Residue-level contacts at the interface:
Residue G99 in the second protein is in contact with residue E97 in the first protein (closest heavy-atom distance 3.9 Å).
Residue F118 in the second protein interacts with residue F118 in the first protein (closest heavy-atom distance 3.7 Å).
Residue P107 in the second protein contacts residue T88 in the first protein (closest heavy-atom distance 3.7 Å).
Residue P107 in the second protein contacts residue I92 in the first protein (closest heavy-atom distance 3.9 Å).
Residue G103 in the second protein contacts residue T91 in the first protein (closest heavy-atom distance 4.1 Å).
Residue V102 in the second protein interacts with residue T88 in the first protein (closest heavy-atom distance 3.5 Å).
Residue S174 in the second protein is in contact with residue I92 in the first protein (closest heavy-atom distance 3.7 Å).
Residue V95 in the second protein interacts with residue E97 in the first protein (closest heavy-atom distance 3.7 Å).
Residue Y28 in the second protein interacts with residue N23 in the first protein (closest heavy-atom distance 4.2 Å).
Residue K280 in the second protein interacts with residue Y77 in the first protein (closest heavy-atom distance 3.5 Å).
Residue Q98 in the second protein contacts residue V103 in the first protein (closest heavy-atom distance 4.1 Å).
Residue G99 in the second protein is in contact with residue I98 in the first protein (closest heavy-atom distance 3.4 Å).
Residue E63 in the second protein is in contact with residue K104 in the first protein (closest heavy-atom distance 2.9 Å).
Residue Q98 in the second protein contacts residue I98 in the first protein (closest heavy-atom distance 3.5 Å).
Residue V102 in the second protein is in contact with residue L106 in the first protein (closest heavy-atom distance 3.9 Å).
Residue E29 in the second protein contacts residue R84 in the first protein (closest heavy-atom distance 4.2 Å).
Residue T170 in the second protein is in contact with residue F96 in the first protein (closest heavy-atom distance 3.2 Å).
Residue I284 in the second protein is in contact with residue L24 in the first protein (closest heavy-atom distance 3.8 Å).
Residue Q179 in the second protein contacts residue R89 in the first protein (closest heavy-atom distance 3.2 Å).
Residue L178 in the second protein is in contact with residue I92 in the first protein (closest heavy-atom distance 3.7 Å).
Residue G175 in the second protein interacts with residue I92 in the first protein (closest heavy-atom distance 4.2 Å).
Residue F118 in the second protein contacts residue W115 in the first protein (closest heavy-atom distance 4.2 Å).
Residue T96 in the second protein contacts residue F96 in the first protein (closest heavy-atom distance 4.0 Å).
Residue S174 in the second protein contacts residue F96 in the first protein (closest heavy-atom distance 3.8 Å).
Residue V285 in the second protein contacts residue Y25 in the first protein (closest heavy-atom distance 4.2 Å).
Residue F64 in the second protein is in contact with residue S107 in the first protein (closest heavy-atom distance 4.1 Å).
Residue G106 in the second protein contacts residue T88 in the first protein (closest heavy-atom distance 4.3 Å).
Residue V102 in the second protein contacts residue V87 in the first protein (closest heavy-atom distance 4.4 Å).
Residue G99 in the second protein interacts with residue T91 in the first protein (closest heavy-atom distance 3.3 Å).
Residue T96 in the second protein contacts residue E97 in the first protein (closest heavy-atom distance 4.1 Å).
Residue G103 in the second protein contacts residue I92 in the first protein (closest heavy-atom distance 3.8 Å).
Residue K278 in the second protein is in contact with residue Y79 in the first protein (closest heavy-atom distance 3.3 Å).
Residue E29 in the second protein contacts residue S107 in the first protein (closest heavy-atom distance 3.2 Å).
Residue S282 in the second protein contacts residue N23 in the first protein (closest heavy-atom distance 3.8 Å).
Residue S282 in the second protein is in contact with residue L24 in the first protein (closest heavy-atom distance 3.1 Å).
Residue G103 in the second protein contacts residue T88 in the first protein (closest heavy-atom distance 4.2 Å).
Residue V285 in the second protein contacts residue L24 in the first protein (closest heavy-atom distance 3.3 Å).
Residue V95 in the second protein is in contact with residue F96 in the first protein (closest heavy-atom distance 4.4 Å).
Residue M104 in the second protein contacts residue F96 in the first protein (closest heavy-atom distance 4.4 Å).
Residue P283 in the second protein interacts with residue A114 in the first protein (closest heavy-atom distance 3.3 Å).
Residue W200 in the second protein interacts with residue S119 in the first protein (closest heavy-atom distance 3.8 Å).
Residue V102 in the second protein interacts with residue T91 in the first protein (closest heavy-atom distance 3.8 Å).
Residue K280 in the second protein is in contact with residue F26 in the first protein (closest heavy-atom distance 3.5 Å).
Residue F64 in the second protein interacts with residue R84 in the first protein (closest heavy-atom distance 3.2 Å).
Residue G99 in the second protein contacts residue F96 in the first protein (closest heavy-atom distance 3.4 Å).
Residue V102 in the second protein interacts with residue I98 in the first protein (closest heavy-atom distance 4.1 Å).
Residue V95 in the second protein contacts residue I98 in the first protein (closest heavy-atom distance 3.3 Å).
Residue E63 in the second protein contacts residue V103 in the first protein (closest heavy-atom distance 3.8 Å).
Residue V100 in the second protein contacts residue F96 in the first protein (closest heavy-atom distance 3.8 Å).
Residue M31 in the second protein contacts residue R84 in the first protein (closest heavy-atom distance 3.5 Å).
Residue W200 in the second protein interacts with residue F118 in the first protein (closest heavy-atom distance 3.4 Å).
Residue G103 in the second protein is in contact with residue F96 in the first protein (closest heavy-atom distance 3.8 Å).
Residue L277 in the second protein contacts residue Y79 in the first protein (closest heavy-atom distance 4.4 Å).
Residue S282 in the second protein is in contact with residue Y25 in the first protein (closest heavy-atom distance 3.2 Å).
Residue F64 in the second protein interacts with residue L106 in the first protein (closest heavy-atom distance 3.9 Å).
Residue R30 in the second protein interacts with residue S107 in the first protein (closest heavy-atom distance 3.6 Å).
Residue L277 in the second protein interacts with residue Y77 in the first protein (closest heavy-atom distance 3.5 Å).
Residue K280 in the second protein interacts with residue Q27 in the first protein (closest heavy-atom distance 3.3 Å).
Residue V281 in the second protein is in contact with residue F26 in the first protein (closest heavy-atom distance 4.2 Å).
Residue Y28 in the second protein contacts residue K113 in the first protein (closest heavy-atom distance 3.5 Å).

Sequence of the first protein:
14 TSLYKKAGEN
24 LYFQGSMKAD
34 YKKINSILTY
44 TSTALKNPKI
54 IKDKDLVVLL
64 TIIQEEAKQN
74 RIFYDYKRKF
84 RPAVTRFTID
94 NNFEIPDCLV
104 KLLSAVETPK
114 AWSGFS

Sequence of the second protein:
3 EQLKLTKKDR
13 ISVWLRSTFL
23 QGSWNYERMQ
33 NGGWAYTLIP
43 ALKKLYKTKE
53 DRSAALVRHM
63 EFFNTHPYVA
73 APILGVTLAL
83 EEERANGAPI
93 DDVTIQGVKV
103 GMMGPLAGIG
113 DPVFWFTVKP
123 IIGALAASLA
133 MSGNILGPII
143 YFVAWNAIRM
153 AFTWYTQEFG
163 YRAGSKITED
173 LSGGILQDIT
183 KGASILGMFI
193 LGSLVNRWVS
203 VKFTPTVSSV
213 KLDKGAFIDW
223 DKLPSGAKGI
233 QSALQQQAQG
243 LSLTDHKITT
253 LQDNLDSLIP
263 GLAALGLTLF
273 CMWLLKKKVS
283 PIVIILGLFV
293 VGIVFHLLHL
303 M

The following describes two proteins that form a bound complex.